Sequence of protein 2:
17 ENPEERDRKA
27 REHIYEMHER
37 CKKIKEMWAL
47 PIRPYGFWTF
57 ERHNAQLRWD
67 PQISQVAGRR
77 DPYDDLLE

Contacts between the two chains:
Residue T3 in protein 1 is in contact with residue W65 in protein 2 (closest heavy-atom distance 4.6 Å).
Residue D4 in protein 1 is in contact with residue W65 in protein 2 (closest heavy-atom distance 4.1 Å).
Residue D4 in protein 1 interacts with residue Q68 in protein 2 (closest heavy-atom distance 3.0 Å).
Residue N2 in protein 1 contacts residue I69 in protein 2 (closest heavy-atom distance 4.1 Å).
Residue L8 in protein 1 interacts with residue R58 in protein 2 (closest heavy-atom distance 3.6 Å).
Residue N2 in protein 1 contacts residue Q68 in protein 2 (closest heavy-atom distance 3.2 Å).
Residue T3 in protein 1 interacts with residue Q68 in protein 2 (closest heavy-atom distance 4.0 Å).
Residue N2 in protein 1 is in contact with residue W65 in protein 2 (closest heavy-atom distance 3.4 Å).

Sequence of protein 1:
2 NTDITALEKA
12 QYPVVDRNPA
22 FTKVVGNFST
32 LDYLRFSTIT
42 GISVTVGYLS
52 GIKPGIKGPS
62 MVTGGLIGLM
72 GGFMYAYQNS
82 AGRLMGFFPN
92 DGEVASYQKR

This data describes a binding interaction between two proteins.